Interface contacts:
Residue T49 in the first protein is in contact with residue M103 in the second protein (closest heavy-atom distance 3.0 Å).
Residue M37 in the first protein is in contact with residue E97 in the second protein (closest heavy-atom distance 4.5 Å).
Residue T49 in the first protein contacts residue L117 in the second protein (closest heavy-atom distance 3.4 Å).
Residue Y50 in the first protein is in contact with residue F114 in the second protein (closest heavy-atom distance 3.6 Å).
Residue Y50 in the first protein interacts with residue R109 in the second protein (closest heavy-atom distance 4.3 Å).
Residue E52 in the first protein contacts residue R109 in the second protein (closest heavy-atom distance 4.7 Å).
Residue Y50 in the first protein is in contact with residue M103 in the second protein (closest heavy-atom distance 3.4 Å).
Residue Y50 in the first protein interacts with residue L117 in the second protein (closest heavy-atom distance 4.6 Å).
Residue T49 in the first protein is in contact with residue V96 in the second protein (closest heavy-atom distance 3.5 Å).

Sequence of the second protein:
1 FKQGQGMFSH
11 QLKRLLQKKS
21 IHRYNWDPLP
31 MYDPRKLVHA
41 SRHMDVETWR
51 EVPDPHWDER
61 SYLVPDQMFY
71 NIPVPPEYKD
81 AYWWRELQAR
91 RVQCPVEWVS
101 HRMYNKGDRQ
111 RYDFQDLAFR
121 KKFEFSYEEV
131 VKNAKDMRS

Sequence of the first protein:
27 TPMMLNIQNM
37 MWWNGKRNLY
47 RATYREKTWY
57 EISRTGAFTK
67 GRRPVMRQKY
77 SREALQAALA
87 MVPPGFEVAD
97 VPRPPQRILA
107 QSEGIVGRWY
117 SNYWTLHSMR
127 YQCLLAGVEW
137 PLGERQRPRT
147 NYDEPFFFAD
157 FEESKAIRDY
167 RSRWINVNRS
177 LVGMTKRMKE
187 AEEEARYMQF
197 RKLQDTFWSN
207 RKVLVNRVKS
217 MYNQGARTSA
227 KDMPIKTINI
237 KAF

These two protein chains interact to form a complex.